Sequence of chain B:
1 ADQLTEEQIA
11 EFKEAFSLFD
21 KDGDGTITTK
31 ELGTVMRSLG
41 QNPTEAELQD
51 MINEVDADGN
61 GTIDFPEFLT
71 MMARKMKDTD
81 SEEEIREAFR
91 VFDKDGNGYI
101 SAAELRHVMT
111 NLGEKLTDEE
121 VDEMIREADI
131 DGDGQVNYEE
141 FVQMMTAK

Interface contacts:
Residue M72 in chain B contacts residue L19 in chain A (closest heavy-atom distance 4.0 Å).
Residue M124 in chain B is in contact with residue V9 in chain A (closest heavy-atom distance 3.5 Å).
Residue E6 in chain B contacts residue N11 in chain A (closest heavy-atom distance 3.4 Å).
Residue M76 in chain B is in contact with residue I15 in chain A (closest heavy-atom distance 3.3 Å).
Residue M51 in chain B contacts residue L19 in chain A (closest heavy-atom distance 4.4 Å).
Residue K148 in chain B interacts with residue E8 in chain A (closest heavy-atom distance 4.5 Å).
Residue M145 in chain B is in contact with residue F6 in chain A (closest heavy-atom distance 3.8 Å).
Residue E7 in chain B interacts with residue N11 in chain A (closest heavy-atom distance 3.5 Å).
Residue K148 in chain B contacts residue K4 in chain A (closest heavy-atom distance 4.5 Å).
Residue F92 in chain B is in contact with residue V13 in chain A (closest heavy-atom distance 3.4 Å).
Residue M72 in chain B contacts residue I15 in chain A (closest heavy-atom distance 4.0 Å).
Residue M109 in chain B interacts with residue V9 in chain A (closest heavy-atom distance 4.2 Å).
Residue M144 in chain B contacts residue K7 in chain A (closest heavy-atom distance 3.2 Å).
Residue E11 in chain B contacts residue N11 in chain A (closest heavy-atom distance 4.7 Å).
Residue F141 in chain B contacts residue F6 in chain A (closest heavy-atom distance 2.9 Å).
Residue K75 in chain B interacts with residue S18 in chain A (closest heavy-atom distance 3.2 Å).
Residue M124 in chain B interacts with residue F6 in chain A (closest heavy-atom distance 4.2 Å).
Residue E87 in chain B is in contact with residue S18 in chain A (closest heavy-atom distance 3.2 Å).
Residue F68 in chain B contacts residue L19 in chain A (closest heavy-atom distance 4.8 Å).
Residue P43 in chain B contacts residue L19 in chain A (closest heavy-atom distance 3.7 Å).
Residue M124 in chain B is in contact with residue T5 in chain A (closest heavy-atom distance 3.1 Å).
Residue L112 in chain B contacts residue V13 in chain A (closest heavy-atom distance 3.5 Å).
Residue E84 in chain B contacts residue I15 in chain A (closest heavy-atom distance 4.6 Å).
Residue E123 in chain B contacts residue T1 in chain A (closest heavy-atom distance 4.2 Å).
Residue E127 in chain B contacts residue K4 in chain A (closest heavy-atom distance 3.5 Å).
Residue F92 in chain B contacts residue F6 in chain A (closest heavy-atom distance 3.9 Å).
Residue E87 in chain B interacts with residue S16 in chain A (closest heavy-atom distance 3.7 Å).
Residue V91 in chain B interacts with residue K14 in chain A (closest heavy-atom distance 4.8 Å).
Residue M72 in chain B interacts with residue S18 in chain A (closest heavy-atom distance 4.0 Å).
Residue M36 in chain B is in contact with residue L19 in chain A (closest heavy-atom distance 3.3 Å).
Residue M145 in chain B is in contact with residue K14 in chain A (closest heavy-atom distance 3.5 Å).
Residue M76 in chain B interacts with residue S18 in chain A (closest heavy-atom distance 3.1 Å).
Residue E7 in chain B is in contact with residue I15 in chain A (closest heavy-atom distance 4.8 Å).
Residue E87 in chain B interacts with residue A17 in chain A (closest heavy-atom distance 3.0 Å).
Residue V91 in chain B contacts residue V13 in chain A (closest heavy-atom distance 3.3 Å).
Residue K148 in chain B contacts residue K7 in chain A (closest heavy-atom distance 2.8 Å).
Residue V91 in chain B contacts residue S16 in chain A (closest heavy-atom distance 3.1 Å).
Residue E123 in chain B interacts with residue T5 in chain A (closest heavy-atom distance 2.7 Å).
Residue E127 in chain B is in contact with residue K3 in chain A (closest heavy-atom distance 3.1 Å).
Residue K75 in chain B interacts with residue L19 in chain A (closest heavy-atom distance 3.2 Å).
Residue E47 in chain B is in contact with residue M20 in chain A (closest heavy-atom distance 4.3 Å).
Residue E87 in chain B is in contact with residue I15 in chain A (closest heavy-atom distance 4.0 Å).
Residue N42 in chain B contacts residue M20 in chain A (closest heavy-atom distance 3.8 Å).
Residue E127 in chain B contacts residue T5 in chain A (closest heavy-atom distance 2.7 Å).
Residue A147 in chain B interacts with residue K7 in chain A (closest heavy-atom distance 4.0 Å).
Residue M144 in chain B interacts with residue F6 in chain A (closest heavy-atom distance 3.8 Å).
Residue T5 in chain B contacts residue N11 in chain A (closest heavy-atom distance 4.5 Å).
Residue V91 in chain B interacts with residue I15 in chain A (closest heavy-atom distance 4.5 Å).
Residue E127 in chain B contacts residue F6 in chain A (closest heavy-atom distance 2.8 Å).
Residue E127 in chain B interacts with residue K7 in chain A (closest heavy-atom distance 2.9 Å).
Residue A10 in chain B is in contact with residue N11 in chain A (closest heavy-atom distance 3.2 Å).
Residue F92 in chain B interacts with residue V9 in chain A (closest heavy-atom distance 4.0 Å).
Residue A88 in chain B contacts residue K14 in chain A (closest heavy-atom distance 4.2 Å).
Residue Q41 in chain B interacts with residue L19 in chain A (closest heavy-atom distance 3.1 Å).
Residue T44 in chain B is in contact with residue G21 in chain A (closest heavy-atom distance 3.9 Å).
Residue A128 in chain B is in contact with residue F6 in chain A (closest heavy-atom distance 4.6 Å).
Residue E47 in chain B is in contact with residue L19 in chain A (closest heavy-atom distance 4.2 Å).
Residue E47 in chain B contacts residue G21 in chain A (closest heavy-atom distance 3.7 Å).
Residue E11 in chain B interacts with residue A12 in chain A (closest heavy-atom distance 3.8 Å).
Residue E123 in chain B contacts residue R2 in chain A (closest heavy-atom distance 4.1 Å).

Sequence of chain A:
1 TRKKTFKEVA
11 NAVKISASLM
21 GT

These two protein chains interact to form a complex.